Sequence of protein 1:
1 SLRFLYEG

The following describes two proteins that form a bound complex.

Sequence of protein 2:
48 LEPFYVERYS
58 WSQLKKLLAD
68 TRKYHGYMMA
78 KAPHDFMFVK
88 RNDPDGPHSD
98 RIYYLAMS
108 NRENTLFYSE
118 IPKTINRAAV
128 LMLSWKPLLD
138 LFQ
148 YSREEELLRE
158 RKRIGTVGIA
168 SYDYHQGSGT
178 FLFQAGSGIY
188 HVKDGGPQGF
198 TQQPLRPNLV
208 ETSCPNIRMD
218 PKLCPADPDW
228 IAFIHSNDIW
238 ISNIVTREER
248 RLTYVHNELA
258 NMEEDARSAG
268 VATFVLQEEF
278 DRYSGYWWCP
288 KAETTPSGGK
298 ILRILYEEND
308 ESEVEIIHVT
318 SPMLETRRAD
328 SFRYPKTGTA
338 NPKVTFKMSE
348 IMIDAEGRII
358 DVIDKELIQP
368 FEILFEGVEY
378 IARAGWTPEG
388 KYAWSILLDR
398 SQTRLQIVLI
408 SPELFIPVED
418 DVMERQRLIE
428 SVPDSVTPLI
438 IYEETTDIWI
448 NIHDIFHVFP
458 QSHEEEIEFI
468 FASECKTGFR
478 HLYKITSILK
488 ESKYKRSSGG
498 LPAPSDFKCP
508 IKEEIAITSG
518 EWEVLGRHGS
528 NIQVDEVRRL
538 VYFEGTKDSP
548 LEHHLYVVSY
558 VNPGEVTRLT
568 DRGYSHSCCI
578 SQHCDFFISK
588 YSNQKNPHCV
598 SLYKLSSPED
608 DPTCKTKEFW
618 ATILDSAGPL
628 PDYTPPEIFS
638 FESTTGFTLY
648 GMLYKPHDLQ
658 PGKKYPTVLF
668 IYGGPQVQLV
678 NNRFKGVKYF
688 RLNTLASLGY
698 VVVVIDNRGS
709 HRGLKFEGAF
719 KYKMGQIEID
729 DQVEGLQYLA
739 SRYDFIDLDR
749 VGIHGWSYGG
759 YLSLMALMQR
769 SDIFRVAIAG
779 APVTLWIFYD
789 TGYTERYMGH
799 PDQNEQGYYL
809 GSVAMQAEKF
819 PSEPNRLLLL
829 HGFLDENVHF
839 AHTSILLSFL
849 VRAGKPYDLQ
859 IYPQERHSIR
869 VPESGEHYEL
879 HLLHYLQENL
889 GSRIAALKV

Contacts between the two chains:
Residue Y876 in protein 2 contacts residue Y6 in protein 1 (closest heavy-atom distance 3.7 Å).
Residue V674 in protein 2 is in contact with residue R3 in protein 1 (closest heavy-atom distance 3.8 Å).
Residue W754 in protein 2 contacts residue F4 in protein 1 (closest heavy-atom distance 3.4 Å).
Residue E276 in protein 2 contacts residue S1 in protein 1 (closest heavy-atom distance 2.6 Å).
Residue Y787 in protein 2 is in contact with residue S1 in protein 1 (closest heavy-atom distance 3.2 Å).
Residue I867 in protein 2 interacts with residue E7 in protein 1 (closest heavy-atom distance 4.9 Å).
Residue I867 in protein 2 contacts residue Y6 in protein 1 (closest heavy-atom distance 3.5 Å).
Residue E874 in protein 2 contacts residue Y6 in protein 1 (closest heavy-atom distance 4.3 Å).
Residue V836 in protein 2 interacts with residue L2 in protein 1 (closest heavy-atom distance 3.5 Å).
Residue R160 in protein 2 is in contact with residue S1 in protein 1 (closest heavy-atom distance 3.4 Å).
Residue R156 in protein 2 interacts with residue L5 in protein 1 (closest heavy-atom distance 5.0 Å).
Residue H865 in protein 2 contacts residue L2 in protein 1 (closest heavy-atom distance 4.5 Å).
Residue I161 in protein 2 contacts residue L5 in protein 1 (closest heavy-atom distance 4.3 Å).
Residue H865 in protein 2 is in contact with residue S1 in protein 1 (closest heavy-atom distance 4.7 Å).
Residue H865 in protein 2 contacts residue R3 in protein 1 (closest heavy-atom distance 3.5 Å).
Residue H865 in protein 2 interacts with residue F4 in protein 1 (closest heavy-atom distance 3.4 Å).
Residue N835 in protein 2 interacts with residue S1 in protein 1 (closest heavy-atom distance 3.1 Å).
Residue R160 in protein 2 interacts with residue F4 in protein 1 (closest heavy-atom distance 4.9 Å).
Residue M76 in protein 2 contacts residue G8 in protein 1 (closest heavy-atom distance 3.6 Å).
Residue I867 in protein 2 interacts with residue F4 in protein 1 (closest heavy-atom distance 3.8 Å).
Residue R160 in protein 2 contacts residue R3 in protein 1 (closest heavy-atom distance 2.9 Å).
Residue I867 in protein 2 contacts residue L5 in protein 1 (closest heavy-atom distance 2.9 Å).
Residue H865 in protein 2 contacts residue L5 in protein 1 (closest heavy-atom distance 3.6 Å).
Residue K685 in protein 2 is in contact with residue Y6 in protein 1 (closest heavy-atom distance 3.9 Å).
Residue K685 in protein 2 contacts residue E7 in protein 1 (closest heavy-atom distance 4.8 Å).
Residue Y756 in protein 2 contacts residue L2 in protein 1 (closest heavy-atom distance 3.3 Å).
Residue E877 in protein 2 contacts residue Y6 in protein 1 (closest heavy-atom distance 2.7 Å).
Residue H525 in protein 2 contacts residue R3 in protein 1 (closest heavy-atom distance 3.6 Å).
Residue Y787 in protein 2 is in contact with residue L2 in protein 1 (closest heavy-atom distance 3.3 Å).
Residue V781 in protein 2 is in contact with residue L2 in protein 1 (closest heavy-atom distance 3.3 Å).
Residue Y669 in protein 2 contacts residue L2 in protein 1 (closest heavy-atom distance 2.5 Å).
Residue A779 in protein 2 interacts with residue F4 in protein 1 (closest heavy-atom distance 4.0 Å).
Residue E877 in protein 2 interacts with residue G8 in protein 1 (closest heavy-atom distance 4.9 Å).
Residue S755 in protein 2 interacts with residue R3 in protein 1 (closest heavy-atom distance 3.2 Å).
Residue V684 in protein 2 is in contact with residue E7 in protein 1 (closest heavy-atom distance 4.7 Å).
Residue R868 in protein 2 is in contact with residue L5 in protein 1 (closest heavy-atom distance 3.5 Å).
Residue N835 in protein 2 contacts residue R3 in protein 1 (closest heavy-atom distance 4.9 Å).
Residue R864 in protein 2 interacts with residue F4 in protein 1 (closest heavy-atom distance 4.1 Å).
Residue G873 in protein 2 interacts with residue Y6 in protein 1 (closest heavy-atom distance 3.4 Å).
Residue E275 in protein 2 interacts with residue S1 in protein 1 (closest heavy-atom distance 2.8 Å).
Residue S755 in protein 2 contacts residue S1 in protein 1 (closest heavy-atom distance 4.7 Å).
Residue S866 in protein 2 is in contact with residue F4 in protein 1 (closest heavy-atom distance 3.2 Å).
Residue G162 in protein 2 interacts with residue L5 in protein 1 (closest heavy-atom distance 4.2 Å).
Residue Q673 in protein 2 interacts with residue S1 in protein 1 (closest heavy-atom distance 3.7 Å).
Residue Y791 in protein 2 interacts with residue S1 in protein 1 (closest heavy-atom distance 3.9 Å).
Residue W784 in protein 2 contacts residue L2 in protein 1 (closest heavy-atom distance 3.4 Å).
Residue W754 in protein 2 contacts residue L2 in protein 1 (closest heavy-atom distance 4.7 Å).
Residue Y791 in protein 2 is in contact with residue L2 in protein 1 (closest heavy-atom distance 3.5 Å).
Residue S866 in protein 2 interacts with residue L5 in protein 1 (closest heavy-atom distance 3.1 Å).
Residue S755 in protein 2 interacts with residue L2 in protein 1 (closest heavy-atom distance 2.8 Å).
Residue Q673 in protein 2 contacts residue R3 in protein 1 (closest heavy-atom distance 4.0 Å).
Residue M76 in protein 2 contacts residue E7 in protein 1 (closest heavy-atom distance 3.4 Å).
Residue G162 in protein 2 is in contact with residue E7 in protein 1 (closest heavy-atom distance 3.6 Å).
Residue S755 in protein 2 contacts residue F4 in protein 1 (closest heavy-atom distance 3.8 Å).
Residue Y669 in protein 2 contacts residue R3 in protein 1 (closest heavy-atom distance 4.0 Å).
Residue T163 in protein 2 contacts residue E7 in protein 1 (closest heavy-atom distance 4.7 Å).
Residue R160 in protein 2 interacts with residue L5 in protein 1 (closest heavy-atom distance 4.0 Å).